Residue-level contacts at the interface:
Residue V75 in the first protein is in contact with residue L12 in the second protein (closest heavy-atom distance 4.0 Å).
Residue L57 in the first protein contacts residue I15 in the second protein (closest heavy-atom distance 4.2 Å).
Residue A53 in the first protein is in contact with residue R14 in the second protein (closest heavy-atom distance 3.8 Å).
Residue Q60 in the first protein interacts with residue I8 in the second protein (closest heavy-atom distance 3.8 Å).
Residue E78 in the first protein interacts with residue Q10 in the second protein (closest heavy-atom distance 4.3 Å).
Residue E78 in the first protein interacts with residue R13 in the second protein (closest heavy-atom distance 2.8 Å).
Residue V75 in the first protein interacts with residue A9 in the second protein (closest heavy-atom distance 3.7 Å).
Residue Q60 in the first protein contacts residue R3 in the second protein (closest heavy-atom distance 2.7 Å).
Residue L143 in the first protein is in contact with residue A24 in the second protein (closest heavy-atom distance 4.3 Å).
Residue E45 in the first protein contacts residue Y23 in the second protein (closest heavy-atom distance 2.9 Å).
Residue R88 in the first protein contacts residue G16 in the second protein (closest heavy-atom distance 4.0 Å).
Residue A53 in the first protein contacts residue E11 in the second protein (closest heavy-atom distance 4.3 Å).
Residue F46 in the first protein contacts residue F19 in the second protein (closest heavy-atom distance 3.8 Å).
Residue G87 in the first protein is in contact with residue F19 in the second protein (closest heavy-atom distance 4.1 Å).
Residue Q60 in the first protein contacts residue M2 in the second protein (closest heavy-atom distance 3.2 Å).
Residue R88 in the first protein interacts with residue R13 in the second protein (closest heavy-atom distance 3.6 Å).
Residue F46 in the first protein contacts residue G16 in the second protein (closest heavy-atom distance 3.6 Å).
Residue V75 in the first protein is in contact with residue E5 in the second protein (closest heavy-atom distance 3.9 Å).
Residue L57 in the first protein contacts residue I8 in the second protein (closest heavy-atom distance 3.8 Å).
Residue L61 in the first protein interacts with residue I8 in the second protein (closest heavy-atom distance 3.9 Å).
Residue A53 in the first protein is in contact with residue I15 in the second protein (closest heavy-atom distance 3.7 Å).
Residue F54 in the first protein is in contact with residue I15 in the second protein (closest heavy-atom distance 4.2 Å).
Residue R88 in the first protein is in contact with residue D17 in the second protein (closest heavy-atom distance 2.7 Å).
Residue E78 in the first protein interacts with residue A9 in the second protein (closest heavy-atom distance 3.6 Å).
Residue N85 in the first protein interacts with residue N20 in the second protein (closest heavy-atom distance 3.2 Å).
Residue Y50 in the first protein is in contact with residue E18 in the second protein (closest heavy-atom distance 3.4 Å).
Residue H62 in the first protein contacts residue E5 in the second protein (closest heavy-atom distance 4.4 Å).
Residue R81 in the first protein interacts with residue R13 in the second protein (closest heavy-atom distance 4.4 Å).
Residue G87 in the first protein interacts with residue G16 in the second protein (closest heavy-atom distance 3.3 Å).
Residue F54 in the first protein contacts residue L12 in the second protein (closest heavy-atom distance 4.1 Å).
Residue A91 in the first protein interacts with residue L12 in the second protein (closest heavy-atom distance 3.8 Å).
Residue G87 in the first protein interacts with residue N20 in the second protein (closest heavy-atom distance 3.3 Å).
Residue N85 in the first protein interacts with residue D17 in the second protein (closest heavy-atom distance 3.0 Å).
Residue L57 in the first protein is in contact with residue L12 in the second protein (closest heavy-atom distance 3.6 Å).
Residue L79 in the first protein contacts residue A9 in the second protein (closest heavy-atom distance 4.5 Å).
Residue L79 in the first protein is in contact with residue R13 in the second protein (closest heavy-atom distance 3.4 Å).
Residue Y50 in the first protein is in contact with residue I15 in the second protein (closest heavy-atom distance 3.7 Å).
Residue F95 in the first protein is in contact with residue L12 in the second protein (closest heavy-atom distance 3.7 Å).
Residue L143 in the first protein is in contact with residue Y23 in the second protein (closest heavy-atom distance 3.6 Å).
Residue F46 in the first protein is in contact with residue L12 in the second protein (closest heavy-atom distance 4.4 Å).
Residue A91 in the first protein interacts with residue G16 in the second protein (closest heavy-atom distance 4.2 Å).
Residue L61 in the first protein interacts with residue M2 in the second protein (closest heavy-atom distance 3.5 Å).
Residue Q74 in the first protein contacts residue I6 in the second protein (closest heavy-atom distance 3.8 Å).
Residue E78 in the first protein is in contact with residue I6 in the second protein (closest heavy-atom distance 3.4 Å).
Residue W86 in the first protein interacts with residue N20 in the second protein (closest heavy-atom distance 3.5 Å).
Residue F46 in the first protein interacts with residue I15 in the second protein (closest heavy-atom distance 3.5 Å).
Residue S71 in the first protein contacts residue E5 in the second protein (closest heavy-atom distance 2.7 Å).
Residue L79 in the first protein is in contact with residue L12 in the second protein (closest heavy-atom distance 4.0 Å).
Residue N85 in the first protein contacts residue G16 in the second protein (closest heavy-atom distance 4.3 Å).
Residue L57 in the first protein contacts residue E11 in the second protein (closest heavy-atom distance 4.0 Å).
Residue A42 in the first protein interacts with residue F19 in the second protein (closest heavy-atom distance 3.7 Å).
Residue E45 in the first protein interacts with residue F19 in the second protein (closest heavy-atom distance 3.9 Å).
Residue Y50 in the first protein contacts residue F19 in the second protein (closest heavy-atom distance 3.6 Å).
Residue D56 in the first protein is in contact with residue W7 in the second protein (closest heavy-atom distance 4.4 Å).
Residue Q74 in the first protein contacts residue E5 in the second protein (closest heavy-atom distance 3.8 Å).
Residue V90 in the first protein interacts with residue F19 in the second protein (closest heavy-atom distance 4.1 Å).
Residue Q60 in the first protein interacts with residue W7 in the second protein (closest heavy-atom distance 3.8 Å).
Residue D82 in the first protein interacts with residue R13 in the second protein (closest heavy-atom distance 4.0 Å).
Residue L57 in the first protein is in contact with residue W7 in the second protein (closest heavy-atom distance 3.8 Å).
Residue H62 in the first protein interacts with residue M2 in the second protein (closest heavy-atom distance 3.7 Å).

Sequence of the first protein:
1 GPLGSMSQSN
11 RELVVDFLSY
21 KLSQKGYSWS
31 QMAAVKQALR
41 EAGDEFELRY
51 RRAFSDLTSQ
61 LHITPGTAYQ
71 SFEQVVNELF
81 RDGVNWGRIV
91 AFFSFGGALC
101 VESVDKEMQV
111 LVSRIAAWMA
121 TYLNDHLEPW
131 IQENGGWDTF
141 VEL

These two protein chains interact to form a complex.

Sequence of the second protein:
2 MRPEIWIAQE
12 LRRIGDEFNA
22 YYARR